Sequence of the first protein:
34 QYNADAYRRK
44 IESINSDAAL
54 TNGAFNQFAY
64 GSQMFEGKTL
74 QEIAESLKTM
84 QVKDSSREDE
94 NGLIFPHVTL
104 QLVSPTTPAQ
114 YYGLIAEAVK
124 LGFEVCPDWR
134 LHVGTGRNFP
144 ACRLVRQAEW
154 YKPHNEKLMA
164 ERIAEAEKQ

Sequence of the second protein:
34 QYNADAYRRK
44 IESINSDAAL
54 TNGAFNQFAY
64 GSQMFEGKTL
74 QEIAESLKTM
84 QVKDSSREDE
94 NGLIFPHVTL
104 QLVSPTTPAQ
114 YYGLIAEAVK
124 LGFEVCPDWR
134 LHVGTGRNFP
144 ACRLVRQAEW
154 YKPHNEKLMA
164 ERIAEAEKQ

Contacts between the two chains:
Residue A119 in the second protein contacts residue V122 in the first protein (closest heavy-atom distance 3.0 Å).
Residue P111 in the second protein is in contact with residue R133 in the first protein (closest heavy-atom distance 4.6 Å).
Residue H135 in the second protein is in contact with residue P111 in the first protein (closest heavy-atom distance 3.4 Å).
Residue V122 in the second protein interacts with residue A119 in the first protein (closest heavy-atom distance 3.0 Å).
Residue R133 in the second protein interacts with residue P111 in the first protein (closest heavy-atom distance 4.6 Å).
Residue Y115 in the second protein contacts residue A144 in the first protein (closest heavy-atom distance 2.7 Å).
Residue V122 in the second protein contacts residue E120 in the first protein (closest heavy-atom distance 5.0 Å).
Residue C145 in the second protein contacts residue Y115 in the first protein (closest heavy-atom distance 3.2 Å).
Residue Y114 in the second protein is in contact with residue Y115 in the first protein (closest heavy-atom distance 3.2 Å).
Residue Y115 in the second protein is in contact with residue C145 in the first protein (closest heavy-atom distance 3.2 Å).
Residue E127 in the second protein interacts with residue A119 in the first protein (closest heavy-atom distance 4.6 Å).
Residue C129 in the second protein interacts with residue Y115 in the first protein (closest heavy-atom distance 4.8 Å).
Residue A112 in the second protein contacts residue P130 in the first protein (closest heavy-atom distance 2.3 Å).
Residue K123 in the second protein is in contact with residue V122 in the first protein (closest heavy-atom distance 4.4 Å).
Residue D131 in the second protein interacts with residue P111 in the first protein (closest heavy-atom distance 4.8 Å).
Residue V128 in the second protein interacts with residue Y115 in the first protein (closest heavy-atom distance 3.7 Å).
Residue C129 in the second protein interacts with residue A112 in the first protein (closest heavy-atom distance 4.4 Å).
Residue P130 in the second protein is in contact with residue A112 in the first protein (closest heavy-atom distance 2.3 Å).
Residue E120 in the second protein is in contact with residue V122 in the first protein (closest heavy-atom distance 5.0 Å).
Residue V122 in the second protein contacts residue I118 in the first protein (closest heavy-atom distance 4.5 Å).
Residue V128 in the second protein interacts with residue A119 in the first protein (closest heavy-atom distance 3.7 Å).
Residue A112 in the second protein is in contact with residue D131 in the first protein (closest heavy-atom distance 3.3 Å).
Residue W132 in the second protein interacts with residue A112 in the first protein (closest heavy-atom distance 2.5 Å).
Residue Q113 in the second protein contacts residue W132 in the first protein (closest heavy-atom distance 4.7 Å).
Residue I118 in the second protein contacts residue I118 in the first protein (closest heavy-atom distance 3.8 Å).
Residue W132 in the second protein interacts with residue Q113 in the first protein (closest heavy-atom distance 4.7 Å).
Residue V122 in the second protein contacts residue V122 in the first protein (closest heavy-atom distance 1.9 Å).
Residue Y115 in the second protein interacts with residue H135 in the first protein (closest heavy-atom distance 2.9 Å).
Residue I118 in the second protein is in contact with residue V122 in the first protein (closest heavy-atom distance 4.5 Å).
Residue A119 in the second protein contacts residue V128 in the first protein (closest heavy-atom distance 3.7 Å).
Residue A119 in the second protein contacts residue E127 in the first protein (closest heavy-atom distance 4.6 Å).
Residue A112 in the second protein interacts with residue C129 in the first protein (closest heavy-atom distance 4.4 Å).
Residue V122 in the second protein contacts residue K123 in the first protein (closest heavy-atom distance 4.4 Å).
Residue A112 in the second protein is in contact with residue H135 in the first protein (closest heavy-atom distance 4.1 Å).
Residue P143 in the second protein contacts residue Y115 in the first protein (closest heavy-atom distance 4.5 Å).
Residue A112 in the second protein is in contact with residue W132 in the first protein (closest heavy-atom distance 2.5 Å).
Residue H135 in the second protein is in contact with residue A112 in the first protein (closest heavy-atom distance 4.1 Å).
Residue Y115 in the second protein contacts residue Y114 in the first protein (closest heavy-atom distance 3.2 Å).
Residue A144 in the second protein is in contact with residue Y115 in the first protein (closest heavy-atom distance 2.7 Å).
Residue P111 in the second protein contacts residue H135 in the first protein (closest heavy-atom distance 3.4 Å).
Residue H135 in the second protein is in contact with residue Y115 in the first protein (closest heavy-atom distance 2.9 Å).
Residue T110 in the second protein contacts residue W132 in the first protein (closest heavy-atom distance 2.7 Å).
Residue P111 in the second protein contacts residue W132 in the first protein (closest heavy-atom distance 2.4 Å).
Residue P111 in the second protein is in contact with residue D131 in the first protein (closest heavy-atom distance 4.8 Å).
Residue D131 in the second protein contacts residue A112 in the first protein (closest heavy-atom distance 3.3 Å).
Residue W132 in the second protein contacts residue P111 in the first protein (closest heavy-atom distance 2.4 Å).
Residue Y115 in the second protein is in contact with residue V128 in the first protein (closest heavy-atom distance 3.7 Å).
Residue Y115 in the second protein contacts residue P143 in the first protein (closest heavy-atom distance 4.5 Å).
Residue W132 in the second protein interacts with residue T110 in the first protein (closest heavy-atom distance 2.7 Å).
Residue Y115 in the second protein is in contact with residue C129 in the first protein (closest heavy-atom distance 4.8 Å).

The following describes two proteins that form a bound complex.